Residue-level contacts at the interface:
Residue F17 in the first protein interacts with residue A15 in the second protein (closest heavy-atom distance 4.3 Å).
Residue I21 in the first protein interacts with residue I20 in the second protein (closest heavy-atom distance 4.4 Å).
Residue A26 in the first protein contacts residue A24 in the second protein (closest heavy-atom distance 3.8 Å).
Residue F17 in the first protein contacts residue G16 in the second protein (closest heavy-atom distance 3.7 Å).
Residue V25 in the first protein interacts with residue R27 in the second protein (closest heavy-atom distance 4.7 Å).
Residue I21 in the first protein interacts with residue I19 in the second protein (closest heavy-atom distance 3.8 Å).
Residue V25 in the first protein interacts with residue L23 in the second protein (closest heavy-atom distance 3.9 Å).
Residue V20 in the first protein interacts with residue G16 in the second protein (closest heavy-atom distance 3.3 Å).
Residue A26 in the first protein interacts with residue I20 in the second protein (closest heavy-atom distance 4.3 Å).
Residue V25 in the first protein interacts with residue I20 in the second protein (closest heavy-atom distance 4.2 Å).
Residue F17 in the first protein interacts with residue I12 in the second protein (closest heavy-atom distance 3.8 Å).
Residue V20 in the first protein interacts with residue I19 in the second protein (closest heavy-atom distance 4.6 Å).
Residue Y27 in the first protein contacts residue R27 in the second protein (closest heavy-atom distance 3.7 Å).
Residue V20 in the first protein contacts residue I20 in the second protein (closest heavy-atom distance 4.5 Å).
Residue Y27 in the first protein interacts with residue G28 in the second protein (closest heavy-atom distance 3.6 Å).

This data describes a binding interaction between two proteins.

Sequence of the first protein:
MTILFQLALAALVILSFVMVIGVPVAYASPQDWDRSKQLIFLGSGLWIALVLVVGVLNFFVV

Sequence of the second protein:
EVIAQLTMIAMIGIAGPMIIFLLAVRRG